This data describes a binding interaction between two proteins.

Sequence of protein 1:
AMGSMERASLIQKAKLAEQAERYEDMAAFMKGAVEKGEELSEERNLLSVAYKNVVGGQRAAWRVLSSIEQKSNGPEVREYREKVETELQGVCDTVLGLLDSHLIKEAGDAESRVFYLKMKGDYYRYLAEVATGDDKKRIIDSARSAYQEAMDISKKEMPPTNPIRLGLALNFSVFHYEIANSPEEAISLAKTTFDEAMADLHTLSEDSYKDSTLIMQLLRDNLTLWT

Sequence of protein 2:
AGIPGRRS

Residue-level contacts at the interface:
Residue N47 in protein 1 interacts with residue R11 in protein 2 (closest heavy-atom distance 3.7 Å).
Residue L227 in protein 1 interacts with residue I8 in protein 2 (closest heavy-atom distance 4.0 Å).
Residue N231 in protein 1 is in contact with residue A5 in protein 2 (closest heavy-atom distance 3.4 Å).
Residue V51 in protein 1 is in contact with residue R11 in protein 2 (closest heavy-atom distance 3.7 Å).
Residue L48 in protein 1 contacts residue R11 in protein 2 (closest heavy-atom distance 3.4 Å).
Residue N47 in protein 1 interacts with residue G10 in protein 2 (closest heavy-atom distance 4.7 Å).
Residue E187 in protein 1 is in contact with residue A5 in protein 2 (closest heavy-atom distance 3.2 Å).
Residue N180 in protein 1 contacts residue I8 in protein 2 (closest heavy-atom distance 2.9 Å).
Residue W235 in protein 1 interacts with residue A5 in protein 2 (closest heavy-atom distance 3.5 Å).
Residue V183 in protein 1 is in contact with residue A5 in protein 2 (closest heavy-atom distance 4.3 Å).
Residue E19 in protein 1 interacts with residue R11 in protein 2 (closest heavy-atom distance 2.9 Å).
Residue D220 in protein 1 interacts with residue R12 in protein 2 (closest heavy-atom distance 2.7 Å).
Residue K127 in protein 1 is in contact with residue I8 in protein 2 (closest heavy-atom distance 3.5 Å).
Residue G176 in protein 1 interacts with residue I8 in protein 2 (closest heavy-atom distance 4.0 Å).
Residue L223 in protein 1 interacts with residue R12 in protein 2 (closest heavy-atom distance 4.5 Å).
Residue N231 in protein 1 contacts residue G6 in protein 2 (closest heavy-atom distance 2.9 Å).
Residue V51 in protein 1 interacts with residue G10 in protein 2 (closest heavy-atom distance 3.8 Å).
Residue M27 in protein 1 is in contact with residue R11 in protein 2 (closest heavy-atom distance 4.9 Å).
Residue L227 in protein 1 interacts with residue P9 in protein 2 (closest heavy-atom distance 3.7 Å).
Residue I224 in protein 1 contacts residue I8 in protein 2 (closest heavy-atom distance 3.7 Å).
Residue K54 in protein 1 interacts with residue I8 in protein 2 (closest heavy-atom distance 4.4 Å).
Residue V183 in protein 1 interacts with residue G6 in protein 2 (closest heavy-atom distance 3.6 Å).
Residue L234 in protein 1 contacts residue A5 in protein 2 (closest heavy-atom distance 3.3 Å).
Residue L179 in protein 1 interacts with residue I8 in protein 2 (closest heavy-atom distance 3.5 Å).
Residue L179 in protein 1 is in contact with residue G6 in protein 2 (closest heavy-atom distance 3.8 Å).